This data describes a binding interaction between two proteins.

Residue-level contacts at the interface:
Residue L773 in chain A is in contact with residue L94 in chain B (closest heavy-atom distance 3.4 Å).
Residue H776 in chain A contacts residue T111 in chain B (closest heavy-atom distance 4.2 Å).
Residue F794 in chain A is in contact with residue A79 in chain B (closest heavy-atom distance 3.5 Å).
Residue N787 in chain A interacts with residue R90 in chain B (closest heavy-atom distance 2.9 Å).
Residue P780 in chain A interacts with residue F93 in chain B (closest heavy-atom distance 4.7 Å).
Residue L782 in chain A is in contact with residue R90 in chain B (closest heavy-atom distance 4.6 Å).
Residue L801 in chain A interacts with residue L76 in chain B (closest heavy-atom distance 3.8 Å).
Residue P780 in chain A is in contact with residue I108 in chain B (closest heavy-atom distance 3.5 Å).
Residue L781 in chain A contacts residue F93 in chain B (closest heavy-atom distance 3.4 Å).
Residue L781 in chain A contacts residue R90 in chain B (closest heavy-atom distance 3.5 Å).
Residue L773 in chain A is in contact with residue S95 in chain B (closest heavy-atom distance 4.6 Å).
Residue F794 in chain A is in contact with residue I83 in chain B (closest heavy-atom distance 3.5 Å).
Residue L798 in chain A contacts residue L76 in chain B (closest heavy-atom distance 4.1 Å).
Residue V789 in chain A is in contact with residue Y87 in chain B (closest heavy-atom distance 4.1 Å).
Residue A784 in chain A contacts residue R90 in chain B (closest heavy-atom distance 4.3 Å).
Residue R812 in chain A is in contact with residue K69 in chain B (closest heavy-atom distance 4.8 Å).
Residue L801 in chain A is in contact with residue V72 in chain B (closest heavy-atom distance 4.3 Å).
Residue R672 in chain A interacts with residue S95 in chain B (closest heavy-atom distance 3.1 Å).
Residue G788 in chain A contacts residue Y87 in chain B (closest heavy-atom distance 3.2 Å).
Residue F790 in chain A is in contact with residue I83 in chain B (closest heavy-atom distance 3.8 Å).
Residue L791 in chain A is in contact with residue Y87 in chain B (closest heavy-atom distance 3.1 Å).
Residue L782 in chain A contacts residue L94 in chain B (closest heavy-atom distance 4.5 Å).
Residue H776 in chain A interacts with residue E109 in chain B (closest heavy-atom distance 3.6 Å).
Residue S779 in chain A contacts residue F93 in chain B (closest heavy-atom distance 4.8 Å).
Residue F794 in chain A is in contact with residue L76 in chain B (closest heavy-atom distance 3.8 Å).
Residue L781 in chain A is in contact with residue L94 in chain B (closest heavy-atom distance 3.2 Å).
Residue V775 in chain A is in contact with residue T111 in chain B (closest heavy-atom distance 4.8 Å).
Residue N787 in chain A interacts with residue Y87 in chain B (closest heavy-atom distance 3.6 Å).
Residue L781 in chain A interacts with residue I108 in chain B (closest heavy-atom distance 4.8 Å).
Residue V775 in chain A interacts with residue F93 in chain B (closest heavy-atom distance 3.5 Å).
Residue V775 in chain A interacts with residue F110 in chain B (closest heavy-atom distance 4.3 Å).
Residue V775 in chain A interacts with residue L94 in chain B (closest heavy-atom distance 3.8 Å).
Residue A774 in chain A is in contact with residue F110 in chain B (closest heavy-atom distance 2.8 Å).
Residue F790 in chain A interacts with residue M86 in chain B (closest heavy-atom distance 3.4 Å).
Residue F794 in chain A interacts with residue S80 in chain B (closest heavy-atom distance 4.5 Å).
Residue A774 in chain A interacts with residue T111 in chain B (closest heavy-atom distance 3.9 Å).
Residue R812 in chain A is in contact with residue E65 in chain B (closest heavy-atom distance 4.9 Å).
Residue F790 in chain A is in contact with residue Y87 in chain B (closest heavy-atom distance 3.6 Å).
Residue A774 in chain A is in contact with residue L94 in chain B (closest heavy-atom distance 4.2 Å).
Residue L791 in chain A is in contact with residue I83 in chain B (closest heavy-atom distance 5.0 Å).
Residue Y808 in chain A is in contact with residue K69 in chain B (closest heavy-atom distance 3.4 Å).

Sequence of chain A:
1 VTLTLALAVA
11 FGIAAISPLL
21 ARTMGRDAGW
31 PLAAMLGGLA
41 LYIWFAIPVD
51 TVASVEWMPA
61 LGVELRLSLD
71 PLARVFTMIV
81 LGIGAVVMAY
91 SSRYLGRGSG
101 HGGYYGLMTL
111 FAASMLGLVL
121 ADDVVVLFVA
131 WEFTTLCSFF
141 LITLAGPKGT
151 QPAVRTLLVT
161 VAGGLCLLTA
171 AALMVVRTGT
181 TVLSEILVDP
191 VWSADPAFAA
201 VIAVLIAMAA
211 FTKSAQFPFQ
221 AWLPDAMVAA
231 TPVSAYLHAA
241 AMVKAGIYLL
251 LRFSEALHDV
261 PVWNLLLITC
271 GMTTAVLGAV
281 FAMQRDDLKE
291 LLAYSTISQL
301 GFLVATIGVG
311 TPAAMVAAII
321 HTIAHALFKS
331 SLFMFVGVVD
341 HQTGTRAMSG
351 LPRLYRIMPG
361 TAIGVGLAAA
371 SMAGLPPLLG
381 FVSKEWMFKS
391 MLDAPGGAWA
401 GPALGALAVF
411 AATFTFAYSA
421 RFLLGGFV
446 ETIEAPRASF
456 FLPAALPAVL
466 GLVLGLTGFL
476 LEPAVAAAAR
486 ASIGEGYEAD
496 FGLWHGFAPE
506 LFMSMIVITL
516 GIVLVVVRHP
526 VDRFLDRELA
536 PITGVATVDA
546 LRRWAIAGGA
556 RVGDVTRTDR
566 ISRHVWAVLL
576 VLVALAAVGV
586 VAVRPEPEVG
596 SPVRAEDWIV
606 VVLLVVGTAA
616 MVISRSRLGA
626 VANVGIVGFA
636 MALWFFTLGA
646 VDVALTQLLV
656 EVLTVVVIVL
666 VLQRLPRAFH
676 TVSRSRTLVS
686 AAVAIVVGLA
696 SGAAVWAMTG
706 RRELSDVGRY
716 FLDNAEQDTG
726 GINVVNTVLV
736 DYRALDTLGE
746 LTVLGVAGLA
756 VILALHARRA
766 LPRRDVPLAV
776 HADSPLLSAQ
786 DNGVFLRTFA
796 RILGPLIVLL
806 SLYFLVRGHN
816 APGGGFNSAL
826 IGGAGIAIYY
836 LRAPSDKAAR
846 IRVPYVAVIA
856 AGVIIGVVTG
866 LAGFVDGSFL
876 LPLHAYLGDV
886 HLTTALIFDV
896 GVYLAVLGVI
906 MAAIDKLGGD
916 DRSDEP

Sequence of chain B:
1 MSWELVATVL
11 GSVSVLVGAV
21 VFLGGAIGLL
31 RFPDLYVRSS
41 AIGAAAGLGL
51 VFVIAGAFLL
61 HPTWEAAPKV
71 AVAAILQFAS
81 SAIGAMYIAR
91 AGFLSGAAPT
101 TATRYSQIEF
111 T